These two protein chains interact to form a complex.

Residue-level contacts at the interface:
Residue R35 in protein 2 contacts residue T516 in protein 1 (closest heavy-atom distance 1.6 Å).
Residue R35 in protein 2 interacts with residue C518 in protein 1 (closest heavy-atom distance 4.8 Å).
Residue V38 in protein 2 interacts with residue V520 in protein 1 (closest heavy-atom distance 4.3 Å).
Residue G34 in protein 2 contacts residue T516 in protein 1 (closest heavy-atom distance 3.6 Å).
Residue L39 in protein 2 interacts with residue T521 in protein 1 (closest heavy-atom distance 3.5 Å).
Residue R35 in protein 2 interacts with residue E517 in protein 1 (closest heavy-atom distance 4.6 Å).
Residue V37 in protein 2 interacts with residue C518 in protein 1 (closest heavy-atom distance 2.0 Å).
Residue V37 in protein 2 is in contact with residue M519 in protein 1 (closest heavy-atom distance 3.9 Å).
Residue N36 in protein 2 contacts residue C518 in protein 1 (closest heavy-atom distance 3.6 Å).

Sequence of protein 2:
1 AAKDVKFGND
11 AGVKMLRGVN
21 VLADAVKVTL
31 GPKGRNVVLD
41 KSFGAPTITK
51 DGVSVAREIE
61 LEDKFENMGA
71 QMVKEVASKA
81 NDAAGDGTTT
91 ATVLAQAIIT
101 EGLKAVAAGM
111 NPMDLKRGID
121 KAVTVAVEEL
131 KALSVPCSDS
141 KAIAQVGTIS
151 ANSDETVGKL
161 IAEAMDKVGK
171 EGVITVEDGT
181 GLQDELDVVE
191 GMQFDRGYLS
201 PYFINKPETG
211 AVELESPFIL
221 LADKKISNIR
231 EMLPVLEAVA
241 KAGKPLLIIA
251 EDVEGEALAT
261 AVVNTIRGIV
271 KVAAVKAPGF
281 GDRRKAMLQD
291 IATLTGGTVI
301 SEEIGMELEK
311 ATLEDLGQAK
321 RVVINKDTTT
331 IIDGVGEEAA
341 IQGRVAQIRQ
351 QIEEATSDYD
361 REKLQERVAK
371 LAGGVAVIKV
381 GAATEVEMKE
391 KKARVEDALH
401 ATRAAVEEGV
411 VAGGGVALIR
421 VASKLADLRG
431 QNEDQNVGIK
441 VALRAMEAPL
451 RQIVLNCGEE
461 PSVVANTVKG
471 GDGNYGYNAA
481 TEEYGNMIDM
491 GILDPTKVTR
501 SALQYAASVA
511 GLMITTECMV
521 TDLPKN

Sequence of protein 1:
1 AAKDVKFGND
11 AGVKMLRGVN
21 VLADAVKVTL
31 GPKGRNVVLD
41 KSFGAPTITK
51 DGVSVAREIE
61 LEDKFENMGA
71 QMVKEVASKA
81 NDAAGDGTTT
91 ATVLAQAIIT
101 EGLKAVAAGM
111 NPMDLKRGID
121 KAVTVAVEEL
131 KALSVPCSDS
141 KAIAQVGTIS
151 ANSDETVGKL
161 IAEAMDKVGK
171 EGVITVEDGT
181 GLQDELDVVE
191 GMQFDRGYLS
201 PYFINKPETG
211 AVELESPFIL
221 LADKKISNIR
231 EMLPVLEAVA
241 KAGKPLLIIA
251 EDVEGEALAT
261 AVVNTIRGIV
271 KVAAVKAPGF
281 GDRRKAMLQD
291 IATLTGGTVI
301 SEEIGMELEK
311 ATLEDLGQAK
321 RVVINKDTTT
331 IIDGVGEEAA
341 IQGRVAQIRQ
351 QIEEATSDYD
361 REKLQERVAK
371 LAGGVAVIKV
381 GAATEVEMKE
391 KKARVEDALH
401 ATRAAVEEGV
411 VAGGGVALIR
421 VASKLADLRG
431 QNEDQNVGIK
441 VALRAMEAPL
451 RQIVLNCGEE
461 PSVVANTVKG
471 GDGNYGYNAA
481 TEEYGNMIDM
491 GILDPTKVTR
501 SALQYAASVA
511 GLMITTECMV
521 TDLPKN